Contacts between the two chains:
Residue L61 in chain A contacts residue K11 in chain B (closest heavy-atom distance 2.9 Å).
Residue I69 in chain A is in contact with residue V18 in chain B (closest heavy-atom distance 3.0 Å).
Residue G63 in chain A contacts residue P15 in chain B (closest heavy-atom distance 4.0 Å).
Residue L61 in chain A contacts residue I13 in chain B (closest heavy-atom distance 2.9 Å).
Residue L60 in chain A interacts with residue K11 in chain B (closest heavy-atom distance 3.7 Å).
Residue L60 in chain A contacts residue R12 in chain B (closest heavy-atom distance 4.0 Å).
Residue V62 in chain A is in contact with residue A14 in chain B (closest heavy-atom distance 4.6 Å).
Residue V73 in chain A interacts with residue I13 in chain B (closest heavy-atom distance 3.9 Å).
Residue G63 in chain A interacts with residue A14 in chain B (closest heavy-atom distance 3.4 Å).
Residue F72 in chain A is in contact with residue A14 in chain B (closest heavy-atom distance 4.8 Å).
Residue V62 in chain A contacts residue I13 in chain B (closest heavy-atom distance 3.2 Å).
Residue G63 in chain A contacts residue I13 in chain B (closest heavy-atom distance 3.0 Å).
Residue N70 in chain A interacts with residue V18 in chain B (closest heavy-atom distance 4.0 Å).
Residue G68 in chain A interacts with residue P20 in chain B (closest heavy-atom distance 4.6 Å).
Residue N70 in chain A is in contact with residue T16 in chain B (closest heavy-atom distance 3.4 Å).
Residue K71 in chain A interacts with residue P15 in chain B (closest heavy-atom distance 3.6 Å).
Residue T59 in chain A contacts residue K11 in chain B (closest heavy-atom distance 4.8 Å).
Residue I69 in chain A contacts residue P17 in chain B (closest heavy-atom distance 3.8 Å).
Residue D37 in chain A is in contact with residue R12 in chain B (closest heavy-atom distance 2.9 Å).
Residue N70 in chain A is in contact with residue P15 in chain B (closest heavy-atom distance 4.0 Å).
Residue K71 in chain A contacts residue V18 in chain B (closest heavy-atom distance 3.5 Å).
Residue I69 in chain A is in contact with residue T16 in chain B (closest heavy-atom distance 4.8 Å).
Residue P66 in chain A is in contact with residue P15 in chain B (closest heavy-atom distance 4.0 Å).
Residue G68 in chain A interacts with residue Y19 in chain B (closest heavy-atom distance 3.9 Å).
Residue F72 in chain A interacts with residue T16 in chain B (closest heavy-atom distance 4.9 Å).
Residue I67 in chain A interacts with residue P20 in chain B (closest heavy-atom distance 4.8 Å).
Residue I69 in chain A contacts residue Y19 in chain B (closest heavy-atom distance 2.9 Å).
Residue K71 in chain A contacts residue P17 in chain B (closest heavy-atom distance 4.8 Å).
Residue F72 in chain A contacts residue P15 in chain B (closest heavy-atom distance 4.4 Å).
Residue P64 in chain A interacts with residue A14 in chain B (closest heavy-atom distance 5.0 Å).
Residue T27 in chain A is in contact with residue V18 in chain B (closest heavy-atom distance 4.5 Å).
Residue F28 in chain A contacts residue P15 in chain B (closest heavy-atom distance 4.2 Å).
Residue K71 in chain A is in contact with residue T16 in chain B (closest heavy-atom distance 2.7 Å).
Residue L61 in chain A interacts with residue R12 in chain B (closest heavy-atom distance 3.1 Å).
Residue N70 in chain A interacts with residue P17 in chain B (closest heavy-atom distance 2.8 Å).
Residue I69 in chain A is in contact with residue P20 in chain B (closest heavy-atom distance 4.8 Å).
Residue I65 in chain A contacts residue P15 in chain B (closest heavy-atom distance 4.1 Å).
Residue P64 in chain A interacts with residue P15 in chain B (closest heavy-atom distance 3.6 Å).
Residue F72 in chain A contacts residue I13 in chain B (closest heavy-atom distance 3.9 Å).
Residue V62 in chain A interacts with residue P15 in chain B (closest heavy-atom distance 3.9 Å).
Residue G63 in chain A interacts with residue R12 in chain B (closest heavy-atom distance 3.7 Å).
Residue P64 in chain A interacts with residue R12 in chain B (closest heavy-atom distance 3.8 Å).
Residue L60 in chain A interacts with residue I13 in chain B (closest heavy-atom distance 4.1 Å).

Sequence of chain B:
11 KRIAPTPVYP

These two protein chains interact to form a complex.

Sequence of chain A:
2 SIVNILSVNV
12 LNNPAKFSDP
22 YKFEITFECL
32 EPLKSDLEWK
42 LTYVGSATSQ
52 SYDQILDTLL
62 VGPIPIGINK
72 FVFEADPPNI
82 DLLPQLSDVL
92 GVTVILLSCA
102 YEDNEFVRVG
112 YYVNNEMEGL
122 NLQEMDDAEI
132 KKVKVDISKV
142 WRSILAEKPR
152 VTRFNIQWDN